Sequence of chain B:
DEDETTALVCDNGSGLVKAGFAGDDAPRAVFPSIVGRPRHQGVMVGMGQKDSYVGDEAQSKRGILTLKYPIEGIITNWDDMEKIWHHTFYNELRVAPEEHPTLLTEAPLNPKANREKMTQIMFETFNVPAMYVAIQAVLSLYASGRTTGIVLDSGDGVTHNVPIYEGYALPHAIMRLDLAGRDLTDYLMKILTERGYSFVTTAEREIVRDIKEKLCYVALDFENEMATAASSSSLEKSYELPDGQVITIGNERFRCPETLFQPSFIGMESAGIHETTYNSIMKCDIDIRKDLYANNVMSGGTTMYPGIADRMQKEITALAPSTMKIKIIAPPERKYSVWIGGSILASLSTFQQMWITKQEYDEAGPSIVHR

Interface contacts:
Residue G64 in chain B interacts with residue G49 in chain A (closest heavy-atom distance 3.5 Å).
Residue V46 in chain B is in contact with residue Y95 in chain A (closest heavy-atom distance 3.4 Å).
Residue I65 in chain B contacts residue L52 in chain A (closest heavy-atom distance 4.6 Å).
Residue V46 in chain B is in contact with residue V67 in chain A (closest heavy-atom distance 3.1 Å).
Residue G64 in chain B contacts residue H44 in chain A (closest heavy-atom distance 3.1 Å).
Residue M45 in chain B is in contact with residue R79 in chain A (closest heavy-atom distance 4.2 Å).
Residue Q42 in chain B is in contact with residue H64 in chain A (closest heavy-atom distance 3.0 Å).
Residue V46 in chain B contacts residue A114 in chain A (closest heavy-atom distance 3.9 Å).
Residue V44 in chain B contacts residue V66 in chain A (closest heavy-atom distance 3.2 Å).
Residue T204 in chain B is in contact with residue V46 in chain A (closest heavy-atom distance 4.3 Å).
Residue T204 in chain B interacts with residue H44 in chain A (closest heavy-atom distance 3.1 Å).
Residue T204 in chain B contacts residue S43 in chain A (closest heavy-atom distance 4.1 Å).
Residue T203 in chain B contacts residue E13 in chain A (closest heavy-atom distance 3.2 Å).
Residue M45 in chain B interacts with residue V67 in chain A (closest heavy-atom distance 3.5 Å).
Residue R40 in chain B interacts with residue G49 in chain A (closest heavy-atom distance 3.4 Å).
Residue S61 in chain B contacts residue S43 in chain A (closest heavy-atom distance 3.6 Å).
Residue R63 in chain B contacts residue H44 in chain A (closest heavy-atom distance 3.2 Å).
Residue H41 in chain B contacts residue Y65 in chain A (closest heavy-atom distance 3.7 Å).
Residue K62 in chain B contacts residue E69 in chain A (closest heavy-atom distance 3.3 Å).
Residue I65 in chain B is in contact with residue G49 in chain A (closest heavy-atom distance 4.0 Å).
Residue M45 in chain B is in contact with residue E69 in chain A (closest heavy-atom distance 3.6 Å).
Residue S61 in chain B is in contact with residue H44 in chain A (closest heavy-atom distance 3.2 Å).
Residue V46 in chain B contacts residue T94 in chain A (closest heavy-atom distance 3.5 Å).
Residue M45 in chain B is in contact with residue V66 in chain A (closest heavy-atom distance 4.6 Å).
Residue G43 in chain B contacts residue H64 in chain A (closest heavy-atom distance 4.6 Å).
Residue H41 in chain B contacts residue L52 in chain A (closest heavy-atom distance 3.5 Å).
Residue E208 in chain B is in contact with residue H44 in chain A (closest heavy-atom distance 3.3 Å).
Residue M45 in chain B contacts residue L45 in chain A (closest heavy-atom distance 4.8 Å).
Residue M45 in chain B is in contact with residue T94 in chain A (closest heavy-atom distance 4.3 Å).
Residue Q60 in chain B is in contact with residue H44 in chain A (closest heavy-atom distance 3.7 Å).
Residue G43 in chain B is in contact with residue Y65 in chain A (closest heavy-atom distance 3.0 Å).
Residue Q42 in chain B is in contact with residue N61 in chain A (closest heavy-atom distance 3.6 Å).
Residue H41 in chain B is in contact with residue N56 in chain A (closest heavy-atom distance 3.3 Å).
Residue V202 in chain B interacts with residue E13 in chain A (closest heavy-atom distance 4.6 Å).
Residue V46 in chain B interacts with residue V66 in chain A (closest heavy-atom distance 3.7 Å).
Residue I65 in chain B interacts with residue L45 in chain A (closest heavy-atom distance 3.8 Å).
Residue R40 in chain B interacts with residue K50 in chain A (closest heavy-atom distance 4.4 Å).
Residue G47 in chain B interacts with residue T94 in chain A (closest heavy-atom distance 2.9 Å).
Residue M45 in chain B is in contact with residue S68 in chain A (closest heavy-atom distance 4.1 Å).
Residue Q42 in chain B contacts residue Y63 in chain A (closest heavy-atom distance 4.2 Å).
Residue V44 in chain B contacts residue V67 in chain A (closest heavy-atom distance 3.0 Å).
Residue H41 in chain B is in contact with residue G49 in chain A (closest heavy-atom distance 4.0 Å).
Residue S61 in chain B contacts residue L45 in chain A (closest heavy-atom distance 4.5 Å).
Residue R40 in chain B contacts residue D53 in chain A (closest heavy-atom distance 2.7 Å).
Residue K62 in chain B interacts with residue L45 in chain A (closest heavy-atom distance 4.3 Å).
Residue G47 in chain B interacts with residue Y95 in chain A (closest heavy-atom distance 4.3 Å).
Residue I65 in chain B interacts with residue V48 in chain A (closest heavy-atom distance 4.5 Å).
Residue G64 in chain B contacts residue L45 in chain A (closest heavy-atom distance 3.7 Å).
Residue T203 in chain B interacts with residue T14 in chain A (closest heavy-atom distance 3.8 Å).
Residue V44 in chain B is in contact with residue Y65 in chain A (closest heavy-atom distance 2.9 Å).
Residue K62 in chain B contacts residue H44 in chain A (closest heavy-atom distance 3.4 Å).
Residue H41 in chain B contacts residue D53 in chain A (closest heavy-atom distance 3.0 Å).
Residue Q42 in chain B interacts with residue Y65 in chain A (closest heavy-atom distance 3.2 Å).
Residue I65 in chain B is in contact with residue Y65 in chain A (closest heavy-atom distance 3.2 Å).
Residue T204 in chain B interacts with residue E13 in chain A (closest heavy-atom distance 3.0 Å).
Residue I65 in chain B interacts with residue H44 in chain A (closest heavy-atom distance 4.7 Å).
Residue V46 in chain B contacts residue S68 in chain A (closest heavy-atom distance 3.7 Å).
Residue A205 in chain B contacts residue E13 in chain A (closest heavy-atom distance 4.7 Å).
Residue G64 in chain B interacts with residue V46 in chain A (closest heavy-atom distance 3.5 Å).
Residue V46 in chain B contacts residue Q96 in chain A (closest heavy-atom distance 3.5 Å).

Sequence of chain A:
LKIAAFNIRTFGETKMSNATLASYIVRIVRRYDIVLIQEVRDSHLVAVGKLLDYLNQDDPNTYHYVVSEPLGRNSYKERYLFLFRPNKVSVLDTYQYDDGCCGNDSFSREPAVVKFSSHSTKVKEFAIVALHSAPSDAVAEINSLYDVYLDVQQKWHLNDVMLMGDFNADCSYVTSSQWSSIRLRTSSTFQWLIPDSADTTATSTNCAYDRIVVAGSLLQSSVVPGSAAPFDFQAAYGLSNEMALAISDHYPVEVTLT

These two protein chains interact to form a complex.